Sequence of protein 1:
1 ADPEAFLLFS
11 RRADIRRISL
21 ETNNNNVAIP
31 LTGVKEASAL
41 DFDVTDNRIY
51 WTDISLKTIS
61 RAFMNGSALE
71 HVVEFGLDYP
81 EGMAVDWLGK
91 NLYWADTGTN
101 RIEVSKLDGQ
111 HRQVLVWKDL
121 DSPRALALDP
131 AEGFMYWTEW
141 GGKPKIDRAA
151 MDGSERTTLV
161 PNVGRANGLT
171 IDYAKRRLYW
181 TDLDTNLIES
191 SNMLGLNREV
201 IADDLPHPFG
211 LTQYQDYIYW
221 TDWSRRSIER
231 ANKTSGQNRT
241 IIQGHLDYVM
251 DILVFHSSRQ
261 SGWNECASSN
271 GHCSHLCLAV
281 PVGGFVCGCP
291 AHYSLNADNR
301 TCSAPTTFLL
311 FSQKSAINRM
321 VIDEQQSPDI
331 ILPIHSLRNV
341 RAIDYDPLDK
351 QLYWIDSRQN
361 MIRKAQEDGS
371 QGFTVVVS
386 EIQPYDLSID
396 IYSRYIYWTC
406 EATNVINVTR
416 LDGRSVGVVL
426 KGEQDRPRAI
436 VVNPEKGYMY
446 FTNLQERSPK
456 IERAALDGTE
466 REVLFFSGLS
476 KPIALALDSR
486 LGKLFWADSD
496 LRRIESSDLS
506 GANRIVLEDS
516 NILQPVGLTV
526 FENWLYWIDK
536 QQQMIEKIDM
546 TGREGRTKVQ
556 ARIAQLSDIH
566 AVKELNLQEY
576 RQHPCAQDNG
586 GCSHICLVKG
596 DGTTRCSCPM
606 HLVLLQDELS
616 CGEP

Sequence of protein 2:
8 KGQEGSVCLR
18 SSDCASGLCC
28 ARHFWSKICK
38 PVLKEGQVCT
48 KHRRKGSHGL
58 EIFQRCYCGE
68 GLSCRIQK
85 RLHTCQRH

These two protein chains interact to form a complex.

Contacts between the two chains:
Residue G142 in protein 1 contacts residue V45 in protein 2 (closest heavy-atom distance 2.8 Å).
Residue R124 in protein 1 is in contact with residue F60 in protein 2 (closest heavy-atom distance 4.1 Å).
Residue D184 in protein 1 contacts residue L86 in protein 2 (closest heavy-atom distance 4.7 Å).
Residue W223 in protein 1 interacts with residue W32 in protein 2 (closest heavy-atom distance 4.2 Å).
Residue V163 in protein 1 is in contact with residue L86 in protein 2 (closest heavy-atom distance 3.4 Å).
Residue Y79 in protein 1 is in contact with residue S33 in protein 2 (closest heavy-atom distance 4.1 Å).
Residue R165 in protein 1 contacts residue R62 in protein 2 (closest heavy-atom distance 3.4 Å).
Residue K143 in protein 1 interacts with residue V45 in protein 2 (closest heavy-atom distance 4.6 Å).
Residue M250 in protein 1 interacts with residue I59 in protein 2 (closest heavy-atom distance 3.9 Å).
Residue N162 in protein 1 interacts with residue L86 in protein 2 (closest heavy-atom distance 4.9 Å).
Residue S224 in protein 1 contacts residue R51 in protein 2 (closest heavy-atom distance 4.5 Å).
Residue R12 in protein 1 contacts residue W32 in protein 2 (closest heavy-atom distance 3.4 Å).
Residue F209 in protein 1 is in contact with residue F60 in protein 2 (closest heavy-atom distance 3.4 Å).
Residue R165 in protein 1 is in contact with residue E58 in protein 2 (closest heavy-atom distance 3.1 Å).
Residue D203 in protein 1 is in contact with residue R50 in protein 2 (closest heavy-atom distance 4.2 Å).
Residue T97 in protein 1 interacts with residue H30 in protein 2 (closest heavy-atom distance 3.8 Å).
Residue M250 in protein 1 is in contact with residue F31 in protein 2 (closest heavy-atom distance 4.2 Å).
Residue W223 in protein 1 contacts residue L57 in protein 2 (closest heavy-atom distance 3.6 Å).
Residue D184 in protein 1 contacts residue K48 in protein 2 (closest heavy-atom distance 4.9 Å).
Residue Y79 in protein 1 interacts with residue I35 in protein 2 (closest heavy-atom distance 3.4 Å).
Residue S38 in protein 1 contacts residue F31 in protein 2 (closest heavy-atom distance 3.9 Å).
Residue T185 in protein 1 is in contact with residue R85 in protein 2 (closest heavy-atom distance 3.4 Å).
Residue H207 in protein 1 interacts with residue L57 in protein 2 (closest heavy-atom distance 4.4 Å).
Residue M250 in protein 1 contacts residue F60 in protein 2 (closest heavy-atom distance 4.9 Å).
Residue D184 in protein 1 contacts residue R62 in protein 2 (closest heavy-atom distance 2.9 Å).
Residue E36 in protein 1 interacts with residue W32 in protein 2 (closest heavy-atom distance 3.2 Å).
Residue T185 in protein 1 contacts residue R50 in protein 2 (closest heavy-atom distance 3.0 Å).
Residue R557 in protein 1 interacts with residue Q10 in protein 2 (closest heavy-atom distance 3.7 Å).
Residue E81 in protein 1 interacts with residue F60 in protein 2 (closest heavy-atom distance 3.9 Å).
Residue R165 in protein 1 contacts residue F60 in protein 2 (closest heavy-atom distance 2.6 Å).
Residue E81 in protein 1 contacts residue H30 in protein 2 (closest heavy-atom distance 2.6 Å).
Residue G142 in protein 1 contacts residue G43 in protein 2 (closest heavy-atom distance 4.5 Å).
Residue D184 in protein 1 contacts residue V45 in protein 2 (closest heavy-atom distance 4.5 Å).
Residue W140 in protein 1 contacts residue F60 in protein 2 (closest heavy-atom distance 3.6 Å).
Residue Y79 in protein 1 is in contact with residue H30 in protein 2 (closest heavy-atom distance 3.6 Å).
Residue D184 in protein 1 is in contact with residue T47 in protein 2 (closest heavy-atom distance 4.7 Å).
Residue G142 in protein 1 interacts with residue Q44 in protein 2 (closest heavy-atom distance 3.5 Å).
Residue R165 in protein 1 interacts with residue T47 in protein 2 (closest heavy-atom distance 4.1 Å).
Residue Y79 in protein 1 contacts residue F31 in protein 2 (closest heavy-atom distance 4.0 Å).
Residue G141 in protein 1 is in contact with residue R62 in protein 2 (closest heavy-atom distance 4.9 Å).
Residue N186 in protein 1 contacts residue R50 in protein 2 (closest heavy-atom distance 3.4 Å).
Residue S224 in protein 1 interacts with residue L57 in protein 2 (closest heavy-atom distance 4.2 Å).
Residue P144 in protein 1 interacts with residue R62 in protein 2 (closest heavy-atom distance 4.4 Å).
Residue E81 in protein 1 interacts with residue F31 in protein 2 (closest heavy-atom distance 3.7 Å).
Residue L205 in protein 1 interacts with residue R50 in protein 2 (closest heavy-atom distance 3.9 Å).
Residue L183 in protein 1 interacts with residue F60 in protein 2 (closest heavy-atom distance 4.2 Å).
Residue R557 in protein 1 is in contact with residue E11 in protein 2 (closest heavy-atom distance 3.0 Å).
Residue M250 in protein 1 contacts residue W32 in protein 2 (closest heavy-atom distance 3.8 Å).
Residue P144 in protein 1 contacts residue V45 in protein 2 (closest heavy-atom distance 3.6 Å).
Residue H207 in protein 1 interacts with residue S54 in protein 2 (closest heavy-atom distance 4.4 Å).
Residue P206 in protein 1 is in contact with residue R51 in protein 2 (closest heavy-atom distance 4.5 Å).
Residue R165 in protein 1 interacts with residue Q61 in protein 2 (closest heavy-atom distance 4.8 Å).
Residue T185 in protein 1 is in contact with residue L86 in protein 2 (closest heavy-atom distance 3.5 Å).
Residue W223 in protein 1 is in contact with residue I59 in protein 2 (closest heavy-atom distance 3.4 Å).
Residue R557 in protein 1 interacts with residue L25 in protein 2 (closest heavy-atom distance 4.6 Å).
Residue I54 in protein 1 interacts with residue W32 in protein 2 (closest heavy-atom distance 4.8 Å).
Residue Y248 in protein 1 contacts residue W32 in protein 2 (closest heavy-atom distance 4.5 Å).
Residue G164 in protein 1 contacts residue L86 in protein 2 (closest heavy-atom distance 3.9 Å).
Residue I54 in protein 1 is in contact with residue F31 in protein 2 (closest heavy-atom distance 3.6 Å).
Residue Q538 in protein 1 is in contact with residue Q10 in protein 2 (closest heavy-atom distance 4.1 Å).